Contacts between the two chains:
Residue V16 in the second protein interacts with residue K98 in the first protein (closest heavy-atom distance 3.7 Å).
Residue M13 in the second protein contacts residue M97 in the first protein (closest heavy-atom distance 4.5 Å).
Residue G15 in the second protein interacts with residue K98 in the first protein (closest heavy-atom distance 4.1 Å).
Residue V16 in the second protein contacts residue E102 in the first protein (closest heavy-atom distance 3.8 Å).
Residue V16 in the second protein interacts with residue M97 in the first protein (closest heavy-atom distance 4.5 Å).
Residue M13 in the second protein interacts with residue L108 in the first protein (closest heavy-atom distance 3.7 Å).
Residue V16 in the second protein is in contact with residue A101 in the first protein (closest heavy-atom distance 3.9 Å).
Residue M13 in the second protein contacts residue A101 in the first protein (closest heavy-atom distance 4.5 Å).

Sequence of the second protein:
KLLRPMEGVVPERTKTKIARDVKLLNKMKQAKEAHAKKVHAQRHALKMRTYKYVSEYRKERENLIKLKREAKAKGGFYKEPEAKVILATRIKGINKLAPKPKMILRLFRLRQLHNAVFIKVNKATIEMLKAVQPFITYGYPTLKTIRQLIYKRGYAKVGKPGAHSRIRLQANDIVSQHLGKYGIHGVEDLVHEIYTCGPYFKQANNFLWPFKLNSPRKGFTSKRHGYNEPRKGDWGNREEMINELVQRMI

Sequence of the first protein:
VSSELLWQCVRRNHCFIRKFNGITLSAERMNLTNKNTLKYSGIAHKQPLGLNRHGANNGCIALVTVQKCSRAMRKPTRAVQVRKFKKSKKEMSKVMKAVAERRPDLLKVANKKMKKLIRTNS

This data describes a binding interaction between two proteins.